Sequence of the second protein:
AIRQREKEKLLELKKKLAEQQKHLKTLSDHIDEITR

This data describes a binding interaction between two proteins.

Sequence of the first protein:
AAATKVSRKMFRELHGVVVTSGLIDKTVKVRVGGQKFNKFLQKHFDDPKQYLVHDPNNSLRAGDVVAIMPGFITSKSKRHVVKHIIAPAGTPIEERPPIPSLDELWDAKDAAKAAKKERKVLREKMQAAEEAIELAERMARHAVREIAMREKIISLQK

Contacts between the two chains:
Residue E135 in the first protein contacts residue L65 in the second protein (closest heavy-atom distance 4.3 Å).
Residue I152 in the first protein interacts with residue L79 in the second protein (closest heavy-atom distance 4.3 Å).
Residue M144 in the first protein is in contact with residue L76 in the second protein (closest heavy-atom distance 4.5 Å).
Residue M131 in the first protein is in contact with residue K61 in the second protein (closest heavy-atom distance 4.7 Å).
Residue M144 in the first protein interacts with residue L79 in the second protein (closest heavy-atom distance 4.9 Å).
Residue E156 in the first protein interacts with residue I86 in the second protein (closest heavy-atom distance 3.8 Å).
Residue A134 in the first protein interacts with residue L69 in the second protein (closest heavy-atom distance 4.3 Å).
Residue M131 in the first protein interacts with residue E58 in the second protein (closest heavy-atom distance 4.7 Å).
Residue A134 in the first protein is in contact with residue L65 in the second protein (closest heavy-atom distance 4.6 Å).
Residue V149 in the first protein is in contact with residue L79 in the second protein (closest heavy-atom distance 4.0 Å).
Residue I152 in the first protein contacts residue I86 in the second protein (closest heavy-atom distance 4.2 Å).
Residue A145 in the first protein interacts with residue L76 in the second protein (closest heavy-atom distance 4.9 Å).
Residue I152 in the first protein is in contact with residue I83 in the second protein (closest heavy-atom distance 3.5 Å).
Residue M131 in the first protein interacts with residue L65 in the second protein (closest heavy-atom distance 3.7 Å).
Residue M131 in the first protein contacts residue L62 in the second protein (closest heavy-atom distance 3.5 Å).
Residue I159 in the first protein interacts with residue I86 in the second protein (closest heavy-atom distance 5.0 Å).
Residue A145 in the first protein is in contact with residue L79 in the second protein (closest heavy-atom distance 4.2 Å).
Residue I138 in the first protein is in contact with residue L69 in the second protein (closest heavy-atom distance 3.7 Å).
Residue A141 in the first protein interacts with residue Q72 in the second protein (closest heavy-atom distance 4.2 Å).
Residue A148 in the first protein is in contact with residue L79 in the second protein (closest heavy-atom distance 3.7 Å).
Residue E142 in the first protein is in contact with residue Q72 in the second protein (closest heavy-atom distance 3.2 Å).
Residue I138 in the first protein contacts residue K68 in the second protein (closest heavy-atom distance 3.6 Å).
Residue I138 in the first protein interacts with residue Q72 in the second protein (closest heavy-atom distance 3.6 Å).
Residue I138 in the first protein interacts with residue L65 in the second protein (closest heavy-atom distance 4.4 Å).
Residue A141 in the first protein contacts residue L76 in the second protein (closest heavy-atom distance 4.1 Å).
Residue I152 in the first protein is in contact with residue H82 in the second protein (closest heavy-atom distance 3.7 Å).